Contacts between the two chains:
Residue V77 in the second protein contacts residue E62 in the first protein (closest heavy-atom distance 3.4 Å).
Residue I102 in the second protein contacts residue R85 in the first protein (closest heavy-atom distance 3.1 Å).
Residue L70 in the second protein contacts residue A51 in the first protein (closest heavy-atom distance 3.5 Å).
Residue K42 in the second protein contacts residue F66 in the first protein (closest heavy-atom distance 3.3 Å).
Residue L63 in the second protein interacts with residue E44 in the first protein (closest heavy-atom distance 3.5 Å).
Residue H71 in the second protein is in contact with residue L54 in the first protein (closest heavy-atom distance 3.6 Å).
Residue D75 in the second protein is in contact with residue R34 in the first protein (closest heavy-atom distance 3.2 Å).
Residue L46 in the second protein is in contact with residue A63 in the first protein (closest heavy-atom distance 3.7 Å).
Residue V88 in the second protein interacts with residue L68 in the first protein (closest heavy-atom distance 3.5 Å).
Residue I102 in the second protein contacts residue L82 in the first protein (closest heavy-atom distance 3.3 Å).
Residue E80 in the second protein interacts with residue K65 in the first protein (closest heavy-atom distance 2.5 Å).
Residue K87 in the second protein contacts residue F72 in the first protein (closest heavy-atom distance 3.6 Å).
Residue V88 in the second protein interacts with residue Q75 in the first protein (closest heavy-atom distance 2.9 Å).
Residue R68 in the second protein is in contact with residue E32 in the first protein (closest heavy-atom distance 3.0 Å).
Residue L66 in the second protein is in contact with residue A51 in the first protein (closest heavy-atom distance 3.6 Å).
Residue D78 in the second protein is in contact with residue L61 in the first protein (closest heavy-atom distance 3.5 Å).
Residue Q51 in the second protein is in contact with residue W55 in the first protein (closest heavy-atom distance 2.6 Å).
Residue T99 in the second protein contacts residue L82 in the first protein (closest heavy-atom distance 3.6 Å).
Residue I92 in the second protein interacts with residue Q75 in the first protein (closest heavy-atom distance 3.5 Å).
Residue L53 in the second protein contacts residue W55 in the first protein (closest heavy-atom distance 3.6 Å).
Residue L55 in the second protein interacts with residue R48 in the first protein (closest heavy-atom distance 3.5 Å).
Residue A72 in the second protein is in contact with residue K35 in the first protein (closest heavy-atom distance 3.2 Å).
Residue K101 in the second protein is in contact with residue I86 in the first protein (closest heavy-atom distance 3.8 Å).
Residue R68 in the second protein is in contact with residue K35 in the first protein (closest heavy-atom distance 3.3 Å).
Residue R106 in the second protein interacts with residue N89 in the first protein (closest heavy-atom distance 3.2 Å).
Residue E94 in the second protein is in contact with residue R83 in the first protein (closest heavy-atom distance 3.4 Å).
Residue N91 in the second protein contacts residue Q75 in the first protein (closest heavy-atom distance 3.1 Å).
Residue F60 in the second protein contacts residue L47 in the first protein (closest heavy-atom distance 3.6 Å).
Residue L46 in the second protein contacts residue Y59 in the first protein (closest heavy-atom distance 3.1 Å).
Residue R49 in the second protein interacts with residue Q69 in the first protein (closest heavy-atom distance 2.7 Å).
Residue F60 in the second protein contacts residue N43 in the first protein (closest heavy-atom distance 3.7 Å).
Residue F60 in the second protein is in contact with residue E44 in the first protein (closest heavy-atom distance 3.3 Å).
Residue Q64 in the second protein interacts with residue D40 in the first protein (closest heavy-atom distance 3.3 Å).
Residue L98 in the second protein is in contact with residue I86 in the first protein (closest heavy-atom distance 3.6 Å).
Residue R81 in the second protein interacts with residue E64 in the first protein (closest heavy-atom distance 3.5 Å).
Residue R49 in the second protein contacts residue E62 in the first protein (closest heavy-atom distance 3.5 Å).
Residue L53 in the second protein is in contact with residue A51 in the first protein (closest heavy-atom distance 3.7 Å).
Residue E41 in the second protein is in contact with residue E70 in the first protein (closest heavy-atom distance 3.0 Å).
Residue A45 in the second protein interacts with residue F66 in the first protein (closest heavy-atom distance 3.7 Å).
Residue I95 in the second protein is in contact with residue I79 in the first protein (closest heavy-atom distance 3.5 Å).
Residue L98 in the second protein contacts residue L82 in the first protein (closest heavy-atom distance 3.6 Å).
Residue N91 in the second protein interacts with residue F72 in the first protein (closest heavy-atom distance 3.6 Å).
Residue A67 in the second protein is in contact with residue I39 in the first protein (closest heavy-atom distance 3.5 Å).
Residue A50 in the second protein interacts with residue W55 in the first protein (closest heavy-atom distance 3.2 Å).
Residue V74 in the second protein is in contact with residue I58 in the first protein (closest heavy-atom distance 3.7 Å).
Residue P52 in the second protein contacts residue W55 in the first protein (closest heavy-atom distance 3.4 Å).
Residue E94 in the second protein contacts residue I79 in the first protein (closest heavy-atom distance 3.4 Å).
Residue E41 in the second protein contacts residue F66 in the first protein (closest heavy-atom distance 3.6 Å).
Residue R73 in the second protein contacts residue I58 in the first protein (closest heavy-atom distance 3.4 Å).
Residue L63 in the second protein is in contact with residue R48 in the first protein (closest heavy-atom distance 3.4 Å).
Residue L105 in the second protein contacts residue I86 in the first protein (closest heavy-atom distance 3.4 Å).
Residue R38 in the second protein interacts with residue E70 in the first protein (closest heavy-atom distance 3.0 Å).
Residue A67 in the second protein is in contact with residue L54 in the first protein (closest heavy-atom distance 3.3 Å).
Residue I102 in the second protein contacts residue I86 in the first protein (closest heavy-atom distance 3.4 Å).
Residue R68 in the second protein interacts with residue I39 in the first protein (closest heavy-atom distance 3.6 Å).
Residue Q64 in the second protein is in contact with residue L47 in the first protein (closest heavy-atom distance 3.7 Å).
Residue K42 in the second protein interacts with residue D67 in the first protein (closest heavy-atom distance 2.8 Å).
Residue V77 in the second protein is in contact with residue L61 in the first protein (closest heavy-atom distance 3.6 Å).
Residue L55 in the second protein interacts with residue K52 in the first protein (closest heavy-atom distance 3.7 Å).
Residue L63 in the second protein contacts residue L47 in the first protein (closest heavy-atom distance 3.4 Å).

The following describes two proteins that form a bound complex.

Sequence of the second protein:
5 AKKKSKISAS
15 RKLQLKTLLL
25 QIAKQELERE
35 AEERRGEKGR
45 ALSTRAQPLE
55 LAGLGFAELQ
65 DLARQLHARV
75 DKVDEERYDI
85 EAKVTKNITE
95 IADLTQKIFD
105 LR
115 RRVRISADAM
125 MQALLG

Sequence of the first protein:
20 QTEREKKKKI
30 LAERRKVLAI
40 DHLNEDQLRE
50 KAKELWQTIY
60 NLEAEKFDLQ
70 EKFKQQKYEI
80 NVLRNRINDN